The following describes two proteins that form a bound complex.

Contacts between the two chains:
Residue A177 in chain A is in contact with residue I22 in chain B (closest heavy-atom distance 3.2 Å).
Residue E142 in chain A interacts with residue R18 in chain B (closest heavy-atom distance 3.2 Å).
Residue W217 in chain A interacts with residue A14 in chain B (closest heavy-atom distance 3.4 Å).
Residue F176 in chain A contacts residue G25 in chain B (closest heavy-atom distance 2.8 Å).
Residue T179 in chain A interacts with residue D20 in chain B (closest heavy-atom distance 3.8 Å).
Residue P141 in chain A contacts residue L16 in chain B (closest heavy-atom distance 4.6 Å).
Residue W173 in chain A contacts residue E27 in chain B (closest heavy-atom distance 3.5 Å).
Residue P180 in chain A contacts residue I22 in chain B (closest heavy-atom distance 4.3 Å).
Residue A177 in chain A contacts residue D23 in chain B (closest heavy-atom distance 3.4 Å).
Residue G181 in chain A is in contact with residue Q19 in chain B (closest heavy-atom distance 3.0 Å).
Residue W173 in chain A interacts with residue G26 in chain B (closest heavy-atom distance 3.0 Å).
Residue P214 in chain A is in contact with residue A14 in chain B (closest heavy-atom distance 4.6 Å).
Residue G25 in chain A interacts with residue D20 in chain B (closest heavy-atom distance 4.1 Å).
Residue L162 in chain A interacts with residue D23 in chain B (closest heavy-atom distance 3.7 Å).
Residue I104 in chain A is in contact with residue L16 in chain B (closest heavy-atom distance 3.4 Å).
Residue G178 in chain A interacts with residue I22 in chain B (closest heavy-atom distance 2.9 Å).
Residue K140 in chain A interacts with residue Q19 in chain B (closest heavy-atom distance 2.8 Å).
Residue Y213 in chain A interacts with residue T15 in chain B (closest heavy-atom distance 4.0 Å).
Residue P180 in chain A interacts with residue Q19 in chain B (closest heavy-atom distance 3.8 Å).
Residue G212 in chain A is in contact with residue L16 in chain B (closest heavy-atom distance 3.5 Å).
Residue G212 in chain A is in contact with residue T15 in chain B (closest heavy-atom distance 4.8 Å).
Residue P214 in chain A interacts with residue L16 in chain B (closest heavy-atom distance 3.9 Å).
Residue R137 in chain A contacts residue D23 in chain B (closest heavy-atom distance 4.9 Å).
Residue G178 in chain A interacts with residue D20 in chain B (closest heavy-atom distance 4.5 Å).
Residue I208 in chain A interacts with residue L16 in chain B (closest heavy-atom distance 4.0 Å).
Residue F101 in chain A interacts with residue A17 in chain B (closest heavy-atom distance 3.7 Å).
Residue F176 in chain A interacts with residue E24 in chain B (closest heavy-atom distance 2.7 Å).
Residue G175 in chain A is in contact with residue G26 in chain B (closest heavy-atom distance 4.2 Å).
Residue F176 in chain A interacts with residue D23 in chain B (closest heavy-atom distance 3.6 Å).
Residue W217 in chain A interacts with residue T15 in chain B (closest heavy-atom distance 4.0 Å).
Residue E99 in chain A is in contact with residue R18 in chain B (closest heavy-atom distance 2.9 Å).
Residue K59 in chain A contacts residue D23 in chain B (closest heavy-atom distance 2.6 Å).
Residue F176 in chain A contacts residue I22 in chain B (closest heavy-atom distance 3.7 Å).
Residue P180 in chain A interacts with residue D20 in chain B (closest heavy-atom distance 3.6 Å).
Residue R55 in chain A interacts with residue E27 in chain B (closest heavy-atom distance 3.2 Å).
Residue A177 in chain A is in contact with residue E24 in chain B (closest heavy-atom distance 4.6 Å).
Residue Y213 in chain A contacts residue L16 in chain B (closest heavy-atom distance 4.2 Å).
Residue L183 in chain A contacts residue I22 in chain B (closest heavy-atom distance 4.5 Å).
Residue Y225 in chain A contacts residue I22 in chain B (closest heavy-atom distance 3.8 Å).
Residue F101 in chain A contacts residue L16 in chain B (closest heavy-atom distance 3.3 Å).
Residue F101 in chain A is in contact with residue R18 in chain B (closest heavy-atom distance 3.4 Å).
Residue Y213 in chain A is in contact with residue A14 in chain B (closest heavy-atom distance 3.8 Å).
Residue E102 in chain A contacts residue R18 in chain B (closest heavy-atom distance 2.6 Å).
Residue T179 in chain A is in contact with residue Q19 in chain B (closest heavy-atom distance 3.3 Å).
Residue G175 in chain A interacts with residue G25 in chain B (closest heavy-atom distance 3.3 Å).
Residue Y182 in chain A contacts residue Q19 in chain B (closest heavy-atom distance 3.5 Å).
Residue R55 in chain A interacts with residue D23 in chain B (closest heavy-atom distance 3.1 Å).
Residue W173 in chain A interacts with residue V28 in chain B (closest heavy-atom distance 3.3 Å).
Residue W173 in chain A is in contact with residue G25 in chain B (closest heavy-atom distance 4.6 Å).
Residue E142 in chain A contacts residue A17 in chain B (closest heavy-atom distance 4.3 Å).
Residue K140 in chain A is in contact with residue D20 in chain B (closest heavy-atom distance 4.2 Å).
Residue V105 in chain A contacts residue L16 in chain B (closest heavy-atom distance 3.6 Å).
Residue L162 in chain A is in contact with residue I22 in chain B (closest heavy-atom distance 4.0 Å).
Residue Y182 in chain A contacts residue L16 in chain B (closest heavy-atom distance 4.1 Å).
Residue A26 in chain A contacts residue D20 in chain B (closest heavy-atom distance 3.6 Å).
Residue E142 in chain A interacts with residue Q19 in chain B (closest heavy-atom distance 3.0 Å).
Residue R55 in chain A interacts with residue G25 in chain B (closest heavy-atom distance 3.5 Å).
Residue F174 in chain A contacts residue E27 in chain B (closest heavy-atom distance 3.3 Å).
Residue P214 in chain A contacts residue T15 in chain B (closest heavy-atom distance 3.3 Å).
Residue G175 in chain A contacts residue E27 in chain B (closest heavy-atom distance 3.7 Å).

Sequence of chain B:
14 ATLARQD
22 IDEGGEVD

Sequence of chain A:
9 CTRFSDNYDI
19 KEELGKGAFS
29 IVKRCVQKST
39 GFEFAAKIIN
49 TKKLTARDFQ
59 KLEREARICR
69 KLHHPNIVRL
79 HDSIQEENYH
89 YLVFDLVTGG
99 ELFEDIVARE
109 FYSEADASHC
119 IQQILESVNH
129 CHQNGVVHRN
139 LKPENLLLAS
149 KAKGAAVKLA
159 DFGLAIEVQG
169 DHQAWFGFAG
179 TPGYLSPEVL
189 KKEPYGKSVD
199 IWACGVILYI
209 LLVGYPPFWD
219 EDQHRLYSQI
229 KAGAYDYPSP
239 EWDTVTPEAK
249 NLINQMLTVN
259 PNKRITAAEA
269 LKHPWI